Contacts between the two chains:
Residue N24 in chain A contacts residue Q36 in chain B (closest heavy-atom distance 3.3 Å).
Residue V36 in chain A interacts with residue T26 in chain B (closest heavy-atom distance 3.0 Å).
Residue S25 in chain A is in contact with residue L37 in chain B (closest heavy-atom distance 3.2 Å).
Residue S25 in chain A interacts with residue S33 in chain B (closest heavy-atom distance 2.8 Å).
Residue G39 in chain A interacts with residue L23 in chain B (closest heavy-atom distance 4.4 Å).
Residue E35 in chain A interacts with residue S22 in chain B (closest heavy-atom distance 3.5 Å).
Residue E35 in chain A interacts with residue L23 in chain B (closest heavy-atom distance 4.7 Å).
Residue E35 in chain A interacts with residue T26 in chain B (closest heavy-atom distance 2.9 Å).
Residue T29 in chain A contacts residue Y29 in chain B (closest heavy-atom distance 4.8 Å).
Residue A32 in chain A contacts residue T26 in chain B (closest heavy-atom distance 3.0 Å).
Residue A46 in chain A contacts residue L16 in chain B (closest heavy-atom distance 3.5 Å).
Residue T29 in chain A is in contact with residue S33 in chain B (closest heavy-atom distance 2.7 Å).
Residue S25 in chain A is in contact with residue N34 in chain B (closest heavy-atom distance 4.9 Å).
Residue A32 in chain A contacts residue Y29 in chain B (closest heavy-atom distance 3.5 Å).
Residue M22 in chain A contacts residue V40 in chain B (closest heavy-atom distance 4.9 Å).
Residue I26 in chain A is in contact with residue S33 in chain B (closest heavy-atom distance 4.7 Å).
Residue R42 in chain A is in contact with residue V19 in chain B (closest heavy-atom distance 3.3 Å).
Residue M22 in chain A interacts with residue L37 in chain B (closest heavy-atom distance 4.6 Å).
Residue T14 in chain A contacts residue I41 in chain B (closest heavy-atom distance 3.4 Å).
Residue R31 in chain A contacts residue E32 in chain B (closest heavy-atom distance 4.7 Å).
Residue I45 in chain A is in contact with residue E15 in chain B (closest heavy-atom distance 3.6 Å).
Residue A46 in chain A is in contact with residue E15 in chain B (closest heavy-atom distance 3.6 Å).
Residue A28 in chain A contacts residue Y29 in chain B (closest heavy-atom distance 3.3 Å).
Residue T14 in chain A interacts with residue V42 in chain B (closest heavy-atom distance 3.6 Å).
Residue A18 in chain A is in contact with residue V40 in chain B (closest heavy-atom distance 4.3 Å).
Residue A32 in chain A interacts with residue I30 in chain B (closest heavy-atom distance 3.9 Å).
Residue A21 in chain A contacts residue S39 in chain B (closest heavy-atom distance 3.7 Å).
Residue S25 in chain A interacts with residue Q36 in chain B (closest heavy-atom distance 3.9 Å).
Residue N15 in chain A contacts residue V42 in chain B (closest heavy-atom distance 4.5 Å).
Residue Q11 in chain A interacts with residue V42 in chain B (closest heavy-atom distance 3.7 Å).
Residue G39 in chain A is in contact with residue V19 in chain B (closest heavy-atom distance 3.4 Å).
Residue G39 in chain A is in contact with residue S22 in chain B (closest heavy-atom distance 3.6 Å).
Residue R42 in chain A contacts residue S22 in chain B (closest heavy-atom distance 4.1 Å).
Residue A21 in chain A is in contact with residue Q36 in chain B (closest heavy-atom distance 3.6 Å).
Residue A46 in chain A interacts with residue I12 in chain B (closest heavy-atom distance 4.8 Å).
Residue I50 in chain A interacts with residue I12 in chain B (closest heavy-atom distance 3.7 Å).
Residue A28 in chain A interacts with residue E32 in chain B (closest heavy-atom distance 4.1 Å).
Residue V36 in chain A contacts residue S22 in chain B (closest heavy-atom distance 5.0 Å).
Residue R31 in chain A interacts with residue Y29 in chain B (closest heavy-atom distance 3.6 Å).
Residue A18 in chain A interacts with residue S39 in chain B (closest heavy-atom distance 4.1 Å).
Residue L43 in chain A is in contact with residue L16 in chain B (closest heavy-atom distance 3.7 Å).
Residue E38 in chain A contacts residue S22 in chain B (closest heavy-atom distance 4.2 Å).
Residue L43 in chain A interacts with residue V19 in chain B (closest heavy-atom distance 3.3 Å).
Residue E35 in chain A interacts with residue N25 in chain B (closest heavy-atom distance 3.3 Å).
Residue R42 in chain A is in contact with residue E15 in chain B (closest heavy-atom distance 3.2 Å).
Residue E35 in chain A contacts residue Y29 in chain B (closest heavy-atom distance 3.7 Å).
Residue A21 in chain A contacts residue V40 in chain B (closest heavy-atom distance 4.6 Å).
Residue R17 in chain A is in contact with residue S39 in chain B (closest heavy-atom distance 4.7 Å).
Residue R42 in chain A is in contact with residue K18 in chain B (closest heavy-atom distance 3.7 Å).
Residue A49 in chain A is in contact with residue I12 in chain B (closest heavy-atom distance 4.6 Å).
Residue A28 in chain A is in contact with residue S33 in chain B (closest heavy-atom distance 3.6 Å).
Residue V36 in chain A contacts residue L23 in chain B (closest heavy-atom distance 4.2 Å).
Residue A18 in chain A contacts residue I41 in chain B (closest heavy-atom distance 4.5 Å).
Residue A28 in chain A interacts with residue I30 in chain B (closest heavy-atom distance 4.8 Å).

Sequence of chain A:
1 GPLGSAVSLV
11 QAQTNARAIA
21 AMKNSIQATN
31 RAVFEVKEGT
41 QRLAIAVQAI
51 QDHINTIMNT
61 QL

Sequence of chain B:
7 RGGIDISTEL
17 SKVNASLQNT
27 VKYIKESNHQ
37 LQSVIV

This data describes a binding interaction between two proteins.